Sequence of chain B:
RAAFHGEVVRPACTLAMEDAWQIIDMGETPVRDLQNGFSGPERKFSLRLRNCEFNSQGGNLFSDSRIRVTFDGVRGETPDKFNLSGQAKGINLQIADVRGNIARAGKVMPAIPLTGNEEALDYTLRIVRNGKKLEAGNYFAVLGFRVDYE

Interface contacts:
Residue F27 in chain A is in contact with residue R33 in chain B (closest heavy-atom distance 3.3 Å).
Residue A26 in chain A contacts residue E76 in chain B (closest heavy-atom distance 4.8 Å).
Residue H28 in chain A contacts residue G29 in chain B (closest heavy-atom distance 4.7 Å).
Residue E30 in chain A contacts residue H28 in chain B (closest heavy-atom distance 3.5 Å).
Residue G29 in chain A interacts with residue G29 in chain B (closest heavy-atom distance 4.9 Å).
Residue P34 in chain A is in contact with residue F27 in chain B (closest heavy-atom distance 4.6 Å).
Residue V31 in chain A contacts residue H28 in chain B (closest heavy-atom distance 3.0 Å).
Residue F27 in chain A interacts with residue V31 in chain B (closest heavy-atom distance 3.2 Å).
Residue H28 in chain A contacts residue V31 in chain B (closest heavy-atom distance 3.0 Å).
Residue V32 in chain A contacts residue F27 in chain B (closest heavy-atom distance 3.4 Å).
Residue H28 in chain A interacts with residue E30 in chain B (closest heavy-atom distance 3.5 Å).
Residue E30 in chain A contacts residue E30 in chain B (closest heavy-atom distance 3.8 Å).
Residue E30 in chain A contacts residue G29 in chain B (closest heavy-atom distance 4.1 Å).
Residue V31 in chain A interacts with residue A26 in chain B (closest heavy-atom distance 3.8 Å).
Residue V31 in chain A contacts residue F27 in chain B (closest heavy-atom distance 3.2 Å).
Residue G29 in chain A is in contact with residue E30 in chain B (closest heavy-atom distance 4.1 Å).
Residue G29 in chain A contacts residue H28 in chain B (closest heavy-atom distance 4.7 Å).
Residue E76 in chain A is in contact with residue F27 in chain B (closest heavy-atom distance 3.1 Å).
Residue E76 in chain A interacts with residue A26 in chain B (closest heavy-atom distance 4.8 Å).
Residue F27 in chain A contacts residue P34 in chain B (closest heavy-atom distance 4.6 Å).
Residue H28 in chain A is in contact with residue H28 in chain B (closest heavy-atom distance 3.5 Å).
Residue A26 in chain A is in contact with residue V31 in chain B (closest heavy-atom distance 3.8 Å).
Residue F27 in chain A is in contact with residue V32 in chain B (closest heavy-atom distance 3.4 Å).
Residue F27 in chain A contacts residue E76 in chain B (closest heavy-atom distance 3.1 Å).
Residue R33 in chain A is in contact with residue F27 in chain B (closest heavy-atom distance 3.3 Å).

This data describes a binding interaction between two proteins.

Sequence of chain A:
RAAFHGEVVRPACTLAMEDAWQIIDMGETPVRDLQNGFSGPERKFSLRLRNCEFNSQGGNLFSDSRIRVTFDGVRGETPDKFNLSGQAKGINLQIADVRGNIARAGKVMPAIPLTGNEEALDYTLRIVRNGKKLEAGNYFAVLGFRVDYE